Sequence of chain B:
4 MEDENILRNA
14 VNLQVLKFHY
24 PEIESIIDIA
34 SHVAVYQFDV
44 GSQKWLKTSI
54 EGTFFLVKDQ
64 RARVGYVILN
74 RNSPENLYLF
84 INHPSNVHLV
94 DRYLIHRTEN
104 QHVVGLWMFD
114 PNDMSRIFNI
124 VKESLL

Interface contacts:
Residue Y96 in chain B is in contact with residue P18 in chain A (closest heavy-atom distance 3.9 Å).
Residue V43 in chain B is in contact with residue P26 in chain A (closest heavy-atom distance 3.5 Å).
Residue R100 in chain B interacts with residue W24 in chain A (closest heavy-atom distance 3.2 Å).
Residue E54 in chain B interacts with residue P11 in chain A (closest heavy-atom distance 3.2 Å).
Residue W48 in chain B contacts residue L17 in chain A (closest heavy-atom distance 3.5 Å).
Residue Y39 in chain B interacts with residue P14 in chain A (closest heavy-atom distance 3.9 Å).
Residue G108 in chain B contacts residue L17 in chain A (closest heavy-atom distance 4.7 Å).
Residue F41 in chain B is in contact with residue V25 in chain A (closest heavy-atom distance 3.8 Å).
Residue D94 in chain B interacts with residue P18 in chain A (closest heavy-atom distance 3.9 Å).
Residue W48 in chain B is in contact with residue P20 in chain A (closest heavy-atom distance 3.6 Å).
Residue W110 in chain B interacts with residue P12 in chain A (closest heavy-atom distance 3.5 Å).
Residue K50 in chain B contacts residue P12 in chain A (closest heavy-atom distance 4.8 Å).
Residue L49 in chain B contacts residue P14 in chain A (closest heavy-atom distance 3.9 Å).
Residue V93 in chain B interacts with residue P18 in chain A (closest heavy-atom distance 3.5 Å).
Residue H99 in chain B is in contact with residue W24 in chain A (closest heavy-atom distance 4.1 Å).
Residue Y96 in chain B interacts with residue V16 in chain A (closest heavy-atom distance 3.2 Å).
Residue Y96 in chain B is in contact with residue L17 in chain A (closest heavy-atom distance 3.5 Å).
Residue V106 in chain B is in contact with residue P20 in chain A (closest heavy-atom distance 4.2 Å).
Residue Q46 in chain B is in contact with residue S28 in chain A (closest heavy-atom distance 5.0 Å).
Residue I98 in chain B contacts residue P21 in chain A (closest heavy-atom distance 3.9 Å).
Residue Y39 in chain B interacts with residue P11 in chain A (closest heavy-atom distance 3.6 Å).
Residue I98 in chain B contacts residue K19 in chain A (closest heavy-atom distance 4.8 Å).
Residue A37 in chain B is in contact with residue P11 in chain A (closest heavy-atom distance 4.2 Å).
Residue Q46 in chain B interacts with residue P26 in chain A (closest heavy-atom distance 3.8 Å).
Residue W110 in chain B is in contact with residue E10 in chain A (closest heavy-atom distance 4.0 Å).
Residue F112 in chain B interacts with residue E10 in chain A (closest heavy-atom distance 3.4 Å).
Residue I98 in chain B interacts with residue W24 in chain A (closest heavy-atom distance 3.8 Å).
Residue K50 in chain B contacts residue P14 in chain A (closest heavy-atom distance 4.1 Å).
Residue Y39 in chain B interacts with residue S13 in chain A (closest heavy-atom distance 4.5 Å).
Residue Y39 in chain B contacts residue L17 in chain A (closest heavy-atom distance 3.5 Å).
Residue W48 in chain B interacts with residue P18 in chain A (closest heavy-atom distance 2.8 Å).
Residue H91 in chain B contacts residue P21 in chain A (closest heavy-atom distance 3.8 Å).
Residue V90 in chain B interacts with residue W24 in chain A (closest heavy-atom distance 4.3 Å).
Residue W48 in chain B is in contact with residue P14 in chain A (closest heavy-atom distance 3.1 Å).
Residue Q46 in chain B is in contact with residue V25 in chain A (closest heavy-atom distance 3.4 Å).
Residue K50 in chain B interacts with residue P11 in chain A (closest heavy-atom distance 3.7 Å).
Residue F41 in chain B interacts with residue P20 in chain A (closest heavy-atom distance 3.6 Å).
Residue V43 in chain B is in contact with residue S28 in chain A (closest heavy-atom distance 4.4 Å).
Residue S88 in chain B contacts residue W24 in chain A (closest heavy-atom distance 3.3 Å).
Residue V106 in chain B contacts residue W24 in chain A (closest heavy-atom distance 4.2 Å).
Residue G44 in chain B contacts residue S28 in chain A (closest heavy-atom distance 4.7 Å).
Residue Q46 in chain B is in contact with residue V27 in chain A (closest heavy-atom distance 4.9 Å).
Residue H91 in chain B is in contact with residue W24 in chain A (closest heavy-atom distance 3.6 Å).
Residue R100 in chain B is in contact with residue H23 in chain A (closest heavy-atom distance 3.5 Å).
Residue I98 in chain B is in contact with residue P20 in chain A (closest heavy-atom distance 4.3 Å).
Residue W48 in chain B contacts residue K19 in chain A (closest heavy-atom distance 4.6 Å).
Residue N89 in chain B is in contact with residue W24 in chain A (closest heavy-atom distance 3.6 Å).
Residue W110 in chain B is in contact with residue P11 in chain A (closest heavy-atom distance 3.8 Å).
Residue Y39 in chain B contacts residue P12 in chain A (closest heavy-atom distance 2.6 Å).
Residue Y96 in chain B contacts residue P12 in chain A (closest heavy-atom distance 3.2 Å).

This data describes a binding interaction between two proteins.

Sequence of chain A:
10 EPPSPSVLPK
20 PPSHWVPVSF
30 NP